Sequence of the first protein:
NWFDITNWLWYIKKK

The following describes two proteins that form a bound complex.

Residue-level contacts at the interface:
Residue I52 in the second protein interacts with residue W2 in the first protein (closest heavy-atom distance 3.7 Å).
Residue A33 in the second protein contacts residue W2 in the first protein (closest heavy-atom distance 3.8 Å).
Residue P110 in the second protein contacts residue N7 in the first protein (closest heavy-atom distance 3.6 Å).
Residue I57 in the second protein is in contact with residue I5 in the first protein (closest heavy-atom distance 4.5 Å).
Residue I52 in the second protein contacts residue L9 in the first protein (closest heavy-atom distance 4.8 Å).
Residue E99 in the second protein is in contact with residue F3 in the first protein (closest heavy-atom distance 4.8 Å).
Residue T58 in the second protein is in contact with residue W2 in the first protein (closest heavy-atom distance 4.0 Å).
Residue Y32 in the second protein is in contact with residue W10 in the first protein (closest heavy-atom distance 4.6 Å).
Residue K109 in the second protein interacts with residue N7 in the first protein (closest heavy-atom distance 2.6 Å).
Residue L55 in the second protein contacts residue L9 in the first protein (closest heavy-atom distance 4.6 Å).
Residue N59 in the second protein is in contact with residue W2 in the first protein (closest heavy-atom distance 3.4 Å).
Residue E99 in the second protein contacts residue T6 in the first protein (closest heavy-atom distance 2.6 Å).
Residue L55 in the second protein interacts with residue I5 in the first protein (closest heavy-atom distance 3.6 Å).
Residue V51 in the second protein interacts with residue W2 in the first protein (closest heavy-atom distance 3.5 Å).
Residue L34 in the second protein contacts residue W2 in the first protein (closest heavy-atom distance 4.5 Å).
Residue S35 in the second protein contacts residue F3 in the first protein (closest heavy-atom distance 4.5 Å).
Residue W47 in the second protein is in contact with residue W2 in the first protein (closest heavy-atom distance 4.9 Å).
Residue L107 in the second protein contacts residue W10 in the first protein (closest heavy-atom distance 3.9 Å).
Residue G112 in the second protein contacts residue F3 in the first protein (closest heavy-atom distance 4.4 Å).
Residue L55 in the second protein interacts with residue W8 in the first protein (closest heavy-atom distance 4.9 Å).
Residue W47 in the second protein interacts with residue F3 in the first protein (closest heavy-atom distance 3.9 Å).
Residue N59 in the second protein interacts with residue F3 in the first protein (closest heavy-atom distance 4.0 Å).
Residue L54 in the second protein contacts residue K13 in the first protein (closest heavy-atom distance 4.0 Å).
Residue I57 in the second protein interacts with residue W2 in the first protein (closest heavy-atom distance 3.3 Å).
Residue S35 in the second protein contacts residue W2 in the first protein (closest heavy-atom distance 4.3 Å).
Residue F114 in the second protein is in contact with residue F3 in the first protein (closest heavy-atom distance 4.3 Å).
Residue L54 in the second protein contacts residue L9 in the first protein (closest heavy-atom distance 3.8 Å).
Residue Y32 in the second protein interacts with residue T6 in the first protein (closest heavy-atom distance 4.0 Å).
Residue T31 in the second protein interacts with residue K13 in the first protein (closest heavy-atom distance 4.3 Å).
Residue G108 in the second protein contacts residue W10 in the first protein (closest heavy-atom distance 3.5 Å).
Residue G50 in the second protein contacts residue W2 in the first protein (closest heavy-atom distance 3.5 Å).
Residue T31 in the second protein interacts with residue T6 in the first protein (closest heavy-atom distance 3.4 Å).
Residue P110 in the second protein interacts with residue W10 in the first protein (closest heavy-atom distance 3.7 Å).
Residue K109 in the second protein interacts with residue W10 in the first protein (closest heavy-atom distance 3.5 Å).
Residue A33 in the second protein contacts residue T6 in the first protein (closest heavy-atom distance 3.7 Å).
Residue I52 in the second protein is in contact with residue I5 in the first protein (closest heavy-atom distance 3.6 Å).
Residue P110 in the second protein contacts residue T6 in the first protein (closest heavy-atom distance 3.5 Å).
Residue T31 in the second protein interacts with residue L9 in the first protein (closest heavy-atom distance 4.0 Å).
Residue I52 in the second protein interacts with residue T6 in the first protein (closest heavy-atom distance 4.0 Å).

Sequence of the second protein:
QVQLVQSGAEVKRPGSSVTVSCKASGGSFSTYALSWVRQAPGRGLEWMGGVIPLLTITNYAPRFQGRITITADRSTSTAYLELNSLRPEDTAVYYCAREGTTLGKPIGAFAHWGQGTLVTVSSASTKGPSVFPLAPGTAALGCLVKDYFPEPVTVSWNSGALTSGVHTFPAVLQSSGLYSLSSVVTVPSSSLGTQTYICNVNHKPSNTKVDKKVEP